Sequence of the second protein:
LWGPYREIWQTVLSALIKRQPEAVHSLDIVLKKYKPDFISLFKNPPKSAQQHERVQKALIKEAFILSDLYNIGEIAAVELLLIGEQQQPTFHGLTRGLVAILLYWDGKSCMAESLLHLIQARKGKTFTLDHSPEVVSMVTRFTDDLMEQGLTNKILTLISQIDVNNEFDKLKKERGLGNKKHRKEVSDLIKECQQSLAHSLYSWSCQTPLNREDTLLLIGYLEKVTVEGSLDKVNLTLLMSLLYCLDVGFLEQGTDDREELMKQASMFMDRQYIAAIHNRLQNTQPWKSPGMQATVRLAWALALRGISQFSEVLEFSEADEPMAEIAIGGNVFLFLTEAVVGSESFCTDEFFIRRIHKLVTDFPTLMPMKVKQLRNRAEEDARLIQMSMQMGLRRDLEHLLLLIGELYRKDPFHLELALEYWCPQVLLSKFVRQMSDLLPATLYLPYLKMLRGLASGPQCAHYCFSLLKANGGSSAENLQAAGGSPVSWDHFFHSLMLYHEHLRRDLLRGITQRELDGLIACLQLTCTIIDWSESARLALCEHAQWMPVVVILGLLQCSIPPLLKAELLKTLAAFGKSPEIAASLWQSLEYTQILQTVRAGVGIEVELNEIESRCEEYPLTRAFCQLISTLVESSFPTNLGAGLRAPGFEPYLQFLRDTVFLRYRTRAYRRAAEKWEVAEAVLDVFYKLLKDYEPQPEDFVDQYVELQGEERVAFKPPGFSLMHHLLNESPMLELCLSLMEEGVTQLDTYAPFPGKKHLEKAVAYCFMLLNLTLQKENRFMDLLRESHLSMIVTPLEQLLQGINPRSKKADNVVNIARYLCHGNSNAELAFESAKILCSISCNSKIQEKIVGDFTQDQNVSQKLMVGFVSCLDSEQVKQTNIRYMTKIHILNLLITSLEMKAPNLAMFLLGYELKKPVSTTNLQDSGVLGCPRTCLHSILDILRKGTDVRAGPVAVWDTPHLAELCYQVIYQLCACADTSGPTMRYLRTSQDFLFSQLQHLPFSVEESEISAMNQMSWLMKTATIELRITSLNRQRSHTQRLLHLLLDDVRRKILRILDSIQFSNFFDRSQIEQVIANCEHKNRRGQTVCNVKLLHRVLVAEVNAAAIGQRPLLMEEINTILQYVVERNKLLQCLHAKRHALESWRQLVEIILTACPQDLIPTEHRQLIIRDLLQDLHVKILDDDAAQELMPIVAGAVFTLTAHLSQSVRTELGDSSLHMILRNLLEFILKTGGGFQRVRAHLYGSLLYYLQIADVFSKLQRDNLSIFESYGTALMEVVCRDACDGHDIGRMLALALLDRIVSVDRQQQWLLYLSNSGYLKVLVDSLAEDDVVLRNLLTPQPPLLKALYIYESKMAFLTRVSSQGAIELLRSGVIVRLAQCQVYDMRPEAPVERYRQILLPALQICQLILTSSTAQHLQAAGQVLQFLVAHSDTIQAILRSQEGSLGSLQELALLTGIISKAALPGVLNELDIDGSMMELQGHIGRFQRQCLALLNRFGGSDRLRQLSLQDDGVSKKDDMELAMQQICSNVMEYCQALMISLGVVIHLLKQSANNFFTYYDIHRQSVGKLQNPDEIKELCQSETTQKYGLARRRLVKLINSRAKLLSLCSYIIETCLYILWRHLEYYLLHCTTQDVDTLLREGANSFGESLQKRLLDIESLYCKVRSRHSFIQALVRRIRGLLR

Sequence of the first protein:
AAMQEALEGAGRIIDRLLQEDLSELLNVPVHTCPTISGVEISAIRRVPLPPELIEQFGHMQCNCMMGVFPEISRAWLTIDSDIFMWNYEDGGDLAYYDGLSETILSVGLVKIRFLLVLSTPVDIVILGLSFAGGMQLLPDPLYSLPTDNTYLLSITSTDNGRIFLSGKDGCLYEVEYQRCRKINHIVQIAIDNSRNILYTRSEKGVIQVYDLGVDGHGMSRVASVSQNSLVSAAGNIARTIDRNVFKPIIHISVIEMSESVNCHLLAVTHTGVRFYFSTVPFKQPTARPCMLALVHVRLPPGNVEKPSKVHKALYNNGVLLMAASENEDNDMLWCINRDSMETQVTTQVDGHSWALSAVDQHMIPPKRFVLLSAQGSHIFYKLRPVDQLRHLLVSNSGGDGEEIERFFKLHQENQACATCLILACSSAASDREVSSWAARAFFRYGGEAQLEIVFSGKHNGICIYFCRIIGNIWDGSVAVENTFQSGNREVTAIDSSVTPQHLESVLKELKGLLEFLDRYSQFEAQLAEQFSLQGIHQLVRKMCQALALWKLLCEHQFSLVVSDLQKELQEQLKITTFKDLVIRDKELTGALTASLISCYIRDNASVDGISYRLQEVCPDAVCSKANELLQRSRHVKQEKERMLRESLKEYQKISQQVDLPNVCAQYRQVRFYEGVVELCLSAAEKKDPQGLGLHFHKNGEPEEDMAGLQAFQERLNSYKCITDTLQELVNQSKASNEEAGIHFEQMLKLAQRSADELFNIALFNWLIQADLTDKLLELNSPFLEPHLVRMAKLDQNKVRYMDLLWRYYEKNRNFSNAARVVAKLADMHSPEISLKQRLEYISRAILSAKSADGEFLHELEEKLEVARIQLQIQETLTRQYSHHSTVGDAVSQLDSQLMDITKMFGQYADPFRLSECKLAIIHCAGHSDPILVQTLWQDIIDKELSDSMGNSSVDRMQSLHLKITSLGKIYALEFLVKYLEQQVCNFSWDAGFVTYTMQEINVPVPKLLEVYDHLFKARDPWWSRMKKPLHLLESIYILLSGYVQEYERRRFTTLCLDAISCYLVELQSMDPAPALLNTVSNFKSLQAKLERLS

This data describes a binding interaction between two proteins.

Residue-level contacts at the interface:
Residue G1411 in the second protein contacts residue E1136 in the first protein (closest heavy-atom distance 3.3 Å).
Residue G1411 in the second protein contacts residue H1139 in the first protein (closest heavy-atom distance 3.7 Å).
Residue G1412 in the second protein interacts with residue E1136 in the first protein (closest heavy-atom distance 3.6 Å).
Residue G1411 in the second protein is in contact with residue G1135 in the first protein (closest heavy-atom distance 4.3 Å).